Sequence of protein 2:
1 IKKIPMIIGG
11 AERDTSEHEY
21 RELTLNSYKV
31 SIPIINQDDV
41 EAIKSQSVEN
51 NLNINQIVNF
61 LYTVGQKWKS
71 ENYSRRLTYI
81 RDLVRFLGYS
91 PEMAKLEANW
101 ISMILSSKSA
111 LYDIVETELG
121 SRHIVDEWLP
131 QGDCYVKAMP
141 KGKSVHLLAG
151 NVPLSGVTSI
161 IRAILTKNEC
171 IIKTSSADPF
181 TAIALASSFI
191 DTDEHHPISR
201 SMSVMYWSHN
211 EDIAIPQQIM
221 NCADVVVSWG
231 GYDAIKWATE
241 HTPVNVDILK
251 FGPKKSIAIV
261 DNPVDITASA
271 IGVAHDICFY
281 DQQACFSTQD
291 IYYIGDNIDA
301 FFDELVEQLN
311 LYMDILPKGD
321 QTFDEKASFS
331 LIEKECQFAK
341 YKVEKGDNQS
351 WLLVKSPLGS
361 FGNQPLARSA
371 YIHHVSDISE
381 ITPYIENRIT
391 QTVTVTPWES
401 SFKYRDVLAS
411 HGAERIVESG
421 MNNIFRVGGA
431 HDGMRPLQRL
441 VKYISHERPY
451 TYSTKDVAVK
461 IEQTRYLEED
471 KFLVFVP

These two protein chains interact to form a complex.

Sequence of protein 1:
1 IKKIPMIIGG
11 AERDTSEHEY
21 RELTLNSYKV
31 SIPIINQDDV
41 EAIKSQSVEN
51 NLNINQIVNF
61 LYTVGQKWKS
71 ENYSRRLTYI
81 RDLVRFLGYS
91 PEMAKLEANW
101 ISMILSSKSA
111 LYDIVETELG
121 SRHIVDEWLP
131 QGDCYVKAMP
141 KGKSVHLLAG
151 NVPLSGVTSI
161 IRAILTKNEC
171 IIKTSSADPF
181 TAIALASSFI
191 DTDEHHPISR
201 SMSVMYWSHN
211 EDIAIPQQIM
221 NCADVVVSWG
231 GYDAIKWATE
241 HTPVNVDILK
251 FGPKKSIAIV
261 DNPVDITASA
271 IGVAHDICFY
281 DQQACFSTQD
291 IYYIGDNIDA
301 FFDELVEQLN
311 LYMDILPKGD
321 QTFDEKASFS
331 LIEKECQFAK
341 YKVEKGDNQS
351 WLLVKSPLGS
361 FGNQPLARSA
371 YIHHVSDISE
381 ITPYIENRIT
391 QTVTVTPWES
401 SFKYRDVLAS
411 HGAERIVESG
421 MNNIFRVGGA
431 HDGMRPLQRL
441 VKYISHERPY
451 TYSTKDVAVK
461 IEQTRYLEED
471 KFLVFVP

Interface contacts:
Residue I416 in protein 1 is in contact with residue S445 in protein 2 (closest heavy-atom distance 3.0 Å).
Residue H446 in protein 1 interacts with residue R405 in protein 2 (closest heavy-atom distance 3.1 Å).
Residue K95 in protein 1 contacts residue D470 in protein 2 (closest heavy-atom distance 2.7 Å).
Residue H446 in protein 1 contacts residue S401 in protein 2 (closest heavy-atom distance 3.1 Å).
Residue G132 in protein 1 is in contact with residue V427 in protein 2 (closest heavy-atom distance 2.6 Å).
Residue Q463 in protein 1 contacts residue N423 in protein 2 (closest heavy-atom distance 2.9 Å).
Residue P449 in protein 1 interacts with residue R426 in protein 2 (closest heavy-atom distance 2.8 Å).
Residue K250 in protein 1 interacts with residue V244 in protein 2 (closest heavy-atom distance 2.7 Å).
Residue G420 in protein 1 is in contact with residue Q463 in protein 2 (closest heavy-atom distance 2.8 Å).
Residue D224 in protein 1 interacts with residue R388 in protein 2 (closest heavy-atom distance 2.2 Å).
Residue V476 in protein 1 is in contact with residue K69 in protein 2 (closest heavy-atom distance 2.9 Å).
Residue R415 in protein 1 contacts residue E447 in protein 2 (closest heavy-atom distance 3.0 Å).
Residue E447 in protein 1 interacts with residue R415 in protein 2 (closest heavy-atom distance 3.1 Å).
Residue K250 in protein 1 interacts with residue V246 in protein 2 (closest heavy-atom distance 3.0 Å).
Residue V427 in protein 1 is in contact with residue G132 in protein 2 (closest heavy-atom distance 2.5 Å).
Residue N387 in protein 1 is in contact with residue K442 in protein 2 (closest heavy-atom distance 2.7 Å).
Residue S445 in protein 1 contacts residue I416 in protein 2 (closest heavy-atom distance 3.1 Å).
Residue S109 in protein 1 contacts residue D456 in protein 2 (closest heavy-atom distance 2.3 Å).
Residue R426 in protein 1 is in contact with residue E447 in protein 2 (closest heavy-atom distance 3.1 Å).
Residue R448 in protein 1 is in contact with residue R426 in protein 2 (closest heavy-atom distance 2.8 Å).
Residue R426 in protein 1 is in contact with residue R448 in protein 2 (closest heavy-atom distance 2.9 Å).
Residue E447 in protein 1 interacts with residue R426 in protein 2 (closest heavy-atom distance 3.1 Å).
Residue E418 in protein 1 contacts residue Y450 in protein 2 (closest heavy-atom distance 3.2 Å).
Residue Y452 in protein 1 is in contact with residue R426 in protein 2 (closest heavy-atom distance 2.6 Å).
Residue N387 in protein 1 interacts with residue D224 in protein 2 (closest heavy-atom distance 3.1 Å).
Residue I416 in protein 1 contacts residue E447 in protein 2 (closest heavy-atom distance 2.9 Å).
Residue K455 in protein 1 interacts with residue D113 in protein 2 (closest heavy-atom distance 3.1 Å).
Residue Q66 in protein 1 is in contact with residue P477 in protein 2 (closest heavy-atom distance 3.1 Å).
Residue R405 in protein 1 contacts residue H446 in protein 2 (closest heavy-atom distance 3.1 Å).
Residue Y443 in protein 1 is in contact with residue G433 in protein 2 (closest heavy-atom distance 3.1 Å).
Residue E447 in protein 1 interacts with residue W398 in protein 2 (closest heavy-atom distance 2.9 Å).
Residue V246 in protein 1 is in contact with residue K250 in protein 2 (closest heavy-atom distance 3.0 Å).
Residue N245 in protein 1 is in contact with residue R388 in protein 2 (closest heavy-atom distance 3.2 Å).
Residue D470 in protein 1 is in contact with residue K95 in protein 2 (closest heavy-atom distance 2.8 Å).
Residue E447 in protein 1 contacts residue I424 in protein 2 (closest heavy-atom distance 3.0 Å).
Residue I424 in protein 1 is in contact with residue E447 in protein 2 (closest heavy-atom distance 3.0 Å).
Residue K442 in protein 1 interacts with residue N387 in protein 2 (closest heavy-atom distance 2.8 Å).
Residue E447 in protein 1 interacts with residue I416 in protein 2 (closest heavy-atom distance 3.0 Å).
Residue R415 in protein 1 interacts with residue S445 in protein 2 (closest heavy-atom distance 3.2 Å).
Residue D224 in protein 1 interacts with residue N387 in protein 2 (closest heavy-atom distance 3.0 Å).
Residue W398 in protein 1 interacts with residue E447 in protein 2 (closest heavy-atom distance 3.0 Å).
Residue D113 in protein 1 is in contact with residue K455 in protein 2 (closest heavy-atom distance 2.9 Å).
Residue L473 in protein 1 interacts with residue K69 in protein 2 (closest heavy-atom distance 3.2 Å).
Residue Y312 in protein 1 interacts with residue T464 in protein 2 (closest heavy-atom distance 2.1 Å).
Residue R426 in protein 1 interacts with residue P449 in protein 2 (closest heavy-atom distance 2.8 Å).
Residue R426 in protein 1 interacts with residue Y452 in protein 2 (closest heavy-atom distance 2.5 Å).
Residue N423 in protein 1 is in contact with residue Q463 in protein 2 (closest heavy-atom distance 2.8 Å).
Residue D247 in protein 1 interacts with residue R439 in protein 2 (closest heavy-atom distance 3.1 Å).
Residue V244 in protein 1 is in contact with residue K250 in protein 2 (closest heavy-atom distance 2.7 Å).
Residue D406 in protein 1 is in contact with residue W128 in protein 2 (closest heavy-atom distance 3.2 Å).
Residue R435 in protein 1 is in contact with residue Q131 in protein 2 (closest heavy-atom distance 2.8 Å).
Residue Q131 in protein 1 interacts with residue R435 in protein 2 (closest heavy-atom distance 2.9 Å).
Residue D456 in protein 1 contacts residue S109 in protein 2 (closest heavy-atom distance 2.3 Å).
Residue Q463 in protein 1 contacts residue G420 in protein 2 (closest heavy-atom distance 2.8 Å).
Residue G433 in protein 1 contacts residue Y443 in protein 2 (closest heavy-atom distance 3.0 Å).
Residue R388 in protein 1 is in contact with residue D224 in protein 2 (closest heavy-atom distance 2.1 Å).
Residue R439 in protein 1 interacts with residue D247 in protein 2 (closest heavy-atom distance 3.2 Å).
Residue K69 in protein 1 is in contact with residue V476 in protein 2 (closest heavy-atom distance 2.9 Å).
Residue S401 in protein 1 is in contact with residue H446 in protein 2 (closest heavy-atom distance 3.1 Å).
Residue T464 in protein 1 interacts with residue Y312 in protein 2 (closest heavy-atom distance 2.3 Å).